Sequence of chain A:
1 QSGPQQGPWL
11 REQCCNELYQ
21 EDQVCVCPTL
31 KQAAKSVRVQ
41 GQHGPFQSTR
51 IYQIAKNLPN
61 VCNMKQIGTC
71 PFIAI

Sequence of chain B:
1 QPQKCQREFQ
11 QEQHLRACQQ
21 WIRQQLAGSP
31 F

This data describes a binding interaction between two proteins.

Interface contacts:
Residue I51 in chain A contacts residue L26 in chain B (closest heavy-atom distance 4.9 Å).
Residue T29 in chain A contacts residue F9 in chain B (closest heavy-atom distance 2.8 Å).
Residue F72 in chain A contacts residue W21 in chain B (closest heavy-atom distance 3.0 Å).
Residue C14 in chain A contacts residue L15 in chain B (closest heavy-atom distance 3.9 Å).
Residue V61 in chain A is in contact with residue W21 in chain B (closest heavy-atom distance 4.3 Å).
Residue I73 in chain A is in contact with residue F9 in chain B (closest heavy-atom distance 3.6 Å).
Residue F72 in chain A is in contact with residue C18 in chain B (closest heavy-atom distance 3.4 Å).
Residue E21 in chain A contacts residue E8 in chain B (closest heavy-atom distance 4.8 Å).
Residue C70 in chain A contacts residue W21 in chain B (closest heavy-atom distance 2.5 Å).
Residue S36 in chain A contacts residue H14 in chain B (closest heavy-atom distance 4.9 Å).
Residue N57 in chain A interacts with residue C18 in chain B (closest heavy-atom distance 5.0 Å).
Residue F72 in chain A interacts with residue L15 in chain B (closest heavy-atom distance 3.2 Å).
Residue F72 in chain A interacts with residue I22 in chain B (closest heavy-atom distance 2.9 Å).
Residue A55 in chain A interacts with residue Q25 in chain B (closest heavy-atom distance 3.5 Å).
Residue I75 in chain A is in contact with residue H14 in chain B (closest heavy-atom distance 3.7 Å).
Residue A74 in chain A contacts residue I22 in chain B (closest heavy-atom distance 4.1 Å).
Residue L30 in chain A is in contact with residue F9 in chain B (closest heavy-atom distance 4.7 Å).
Residue V24 in chain A contacts residue C5 in chain B (closest heavy-atom distance 3.4 Å).
Residue H43 in chain A is in contact with residue L26 in chain B (closest heavy-atom distance 3.1 Å).
Residue I51 in chain A interacts with residue Q25 in chain B (closest heavy-atom distance 3.1 Å).
Residue C25 in chain A is in contact with residue K4 in chain B (closest heavy-atom distance 4.9 Å).
Residue A74 in chain A is in contact with residue Q19 in chain B (closest heavy-atom distance 3.2 Å).
Residue I73 in chain A contacts residue I22 in chain B (closest heavy-atom distance 3.1 Å).
Residue A55 in chain A interacts with residue W21 in chain B (closest heavy-atom distance 4.1 Å).
Residue I73 in chain A is in contact with residue C18 in chain B (closest heavy-atom distance 5.0 Å).
Residue K56 in chain A contacts residue W21 in chain B (closest heavy-atom distance 2.2 Å).
Residue A74 in chain A interacts with residue R16 in chain B (closest heavy-atom distance 4.0 Å).
Residue V37 in chain A interacts with residue I22 in chain B (closest heavy-atom distance 3.7 Å).
Residue I73 in chain A contacts residue H14 in chain B (closest heavy-atom distance 3.0 Å).
Residue Q32 in chain A contacts residue F9 in chain B (closest heavy-atom distance 3.4 Å).
Residue C14 in chain A contacts residue A17 in chain B (closest heavy-atom distance 3.9 Å).
Residue C25 in chain A interacts with residue C5 in chain B (closest heavy-atom distance 1.9 Å).
Residue R38 in chain A contacts residue L26 in chain B (closest heavy-atom distance 4.5 Å).
Residue V37 in chain A is in contact with residue L26 in chain B (closest heavy-atom distance 3.1 Å).
Residue I75 in chain A contacts residue L15 in chain B (closest heavy-atom distance 4.3 Å).
Residue L30 in chain A is in contact with residue W21 in chain B (closest heavy-atom distance 3.4 Å).
Residue L58 in chain A is in contact with residue A17 in chain B (closest heavy-atom distance 4.7 Å).
Residue F72 in chain A is in contact with residue F9 in chain B (closest heavy-atom distance 3.1 Å).
Residue L58 in chain A is in contact with residue I22 in chain B (closest heavy-atom distance 4.9 Å).
Residue E17 in chain A contacts residue L15 in chain B (closest heavy-atom distance 3.7 Å).
Residue A33 in chain A interacts with residue F9 in chain B (closest heavy-atom distance 3.2 Å).
Residue Q32 in chain A is in contact with residue Q6 in chain B (closest heavy-atom distance 3.6 Å).
Residue A74 in chain A contacts residue L15 in chain B (closest heavy-atom distance 2.9 Å).
Residue V61 in chain A is in contact with residue C18 in chain B (closest heavy-atom distance 4.4 Å).
Residue F46 in chain A contacts residue L26 in chain B (closest heavy-atom distance 2.9 Å).
Residue C14 in chain A is in contact with residue C18 in chain B (closest heavy-atom distance 1.8 Å).
Residue F46 in chain A interacts with residue Q25 in chain B (closest heavy-atom distance 4.9 Å).
Residue I73 in chain A is in contact with residue L15 in chain B (closest heavy-atom distance 2.9 Å).
Residue K56 in chain A interacts with residue Q25 in chain B (closest heavy-atom distance 4.8 Å).
Residue P71 in chain A interacts with residue I22 in chain B (closest heavy-atom distance 4.8 Å).
Residue Q42 in chain A contacts residue R23 in chain B (closest heavy-atom distance 4.5 Å).
Residue H43 in chain A is in contact with residue A27 in chain B (closest heavy-atom distance 4.3 Å).
Residue P71 in chain A is in contact with residue W21 in chain B (closest heavy-atom distance 3.2 Å).
Residue N57 in chain A interacts with residue W21 in chain B (closest heavy-atom distance 2.4 Å).
Residue E17 in chain A is in contact with residue E12 in chain B (closest heavy-atom distance 4.1 Å).
Residue L58 in chain A contacts residue C18 in chain B (closest heavy-atom distance 4.1 Å).
Residue A74 in chain A interacts with residue H14 in chain B (closest heavy-atom distance 3.5 Å).
Residue I54 in chain A interacts with residue Q25 in chain B (closest heavy-atom distance 2.8 Å).
Residue I75 in chain A contacts residue R16 in chain B (closest heavy-atom distance 3.4 Å).
Residue L58 in chain A contacts residue W21 in chain B (closest heavy-atom distance 2.8 Å).